Sequence of protein 1:
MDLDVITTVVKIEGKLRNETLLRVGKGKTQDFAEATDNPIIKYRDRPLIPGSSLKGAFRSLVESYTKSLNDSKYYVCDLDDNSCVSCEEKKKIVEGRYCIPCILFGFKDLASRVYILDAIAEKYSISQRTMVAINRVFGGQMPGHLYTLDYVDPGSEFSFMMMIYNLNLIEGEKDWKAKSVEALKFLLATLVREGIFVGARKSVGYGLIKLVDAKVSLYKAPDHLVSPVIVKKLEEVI

Sequence of protein 2:
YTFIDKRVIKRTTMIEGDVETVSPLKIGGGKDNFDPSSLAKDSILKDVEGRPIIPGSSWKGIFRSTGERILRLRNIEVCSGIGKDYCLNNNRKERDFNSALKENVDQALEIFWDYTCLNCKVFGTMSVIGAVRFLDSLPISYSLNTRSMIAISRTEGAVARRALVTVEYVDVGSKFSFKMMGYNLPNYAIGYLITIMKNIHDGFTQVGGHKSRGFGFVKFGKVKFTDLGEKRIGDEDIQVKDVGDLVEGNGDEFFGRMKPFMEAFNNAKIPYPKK

The following describes two proteins that form a bound complex.

Residue-level contacts at the interface:
Residue S130 in protein 2 is in contact with residue G145 in protein 1 (closest heavy-atom distance 5.0 Å).
Residue L112 in protein 2 interacts with residue F144 in protein 1 (closest heavy-atom distance 3.6 Å).
Residue I132 in protein 2 interacts with residue F144 in protein 1 (closest heavy-atom distance 4.5 Å).
Residue I7 in protein 2 interacts with residue F144 in protein 1 (closest heavy-atom distance 3.5 Å).
Residue S130 in protein 2 is in contact with residue F144 in protein 1 (closest heavy-atom distance 4.0 Å).
Residue K105 in protein 2 is in contact with residue P149 in protein 1 (closest heavy-atom distance 2.9 Å).
Residue K9 in protein 2 is in contact with residue F144 in protein 1 (closest heavy-atom distance 4.3 Å).
Residue R10 in protein 2 contacts residue V143 in protein 1 (closest heavy-atom distance 3.3 Å).
Residue F100 in protein 2 is in contact with residue F144 in protein 1 (closest heavy-atom distance 3.5 Å).
Residue V108 in protein 2 interacts with residue V143 in protein 1 (closest heavy-atom distance 3.8 Å).
Residue K105 in protein 2 interacts with residue G150 in protein 1 (closest heavy-atom distance 4.5 Å).
Residue R10 in protein 2 interacts with residue R142 in protein 1 (closest heavy-atom distance 4.3 Å).
Residue S130 in protein 2 contacts residue Q147 in protein 1 (closest heavy-atom distance 3.7 Å).
Residue K9 in protein 2 interacts with residue R142 in protein 1 (closest heavy-atom distance 4.0 Å).
Residue L104 in protein 2 interacts with residue Q147 in protein 1 (closest heavy-atom distance 3.9 Å).
Residue V131 in protein 2 contacts residue G145 in protein 1 (closest heavy-atom distance 4.4 Å).
Residue K9 in protein 2 interacts with residue G145 in protein 1 (closest heavy-atom distance 4.5 Å).
Residue K9 in protein 2 is in contact with residue V143 in protein 1 (closest heavy-atom distance 5.0 Å).
Residue V131 in protein 2 contacts residue F144 in protein 1 (closest heavy-atom distance 3.6 Å).
Residue L104 in protein 2 contacts residue F144 in protein 1 (closest heavy-atom distance 4.0 Å).
Residue F115 in protein 2 interacts with residue F144 in protein 1 (closest heavy-atom distance 3.6 Å).
Residue I132 in protein 2 interacts with residue G145 in protein 1 (closest heavy-atom distance 3.2 Å).
Residue D8 in protein 2 contacts residue V143 in protein 1 (closest heavy-atom distance 4.0 Å).
Residue L112 in protein 2 contacts residue V143 in protein 1 (closest heavy-atom distance 3.7 Å).
Residue A111 in protein 2 is in contact with residue F144 in protein 1 (closest heavy-atom distance 4.0 Å).